Sequence of the first protein:
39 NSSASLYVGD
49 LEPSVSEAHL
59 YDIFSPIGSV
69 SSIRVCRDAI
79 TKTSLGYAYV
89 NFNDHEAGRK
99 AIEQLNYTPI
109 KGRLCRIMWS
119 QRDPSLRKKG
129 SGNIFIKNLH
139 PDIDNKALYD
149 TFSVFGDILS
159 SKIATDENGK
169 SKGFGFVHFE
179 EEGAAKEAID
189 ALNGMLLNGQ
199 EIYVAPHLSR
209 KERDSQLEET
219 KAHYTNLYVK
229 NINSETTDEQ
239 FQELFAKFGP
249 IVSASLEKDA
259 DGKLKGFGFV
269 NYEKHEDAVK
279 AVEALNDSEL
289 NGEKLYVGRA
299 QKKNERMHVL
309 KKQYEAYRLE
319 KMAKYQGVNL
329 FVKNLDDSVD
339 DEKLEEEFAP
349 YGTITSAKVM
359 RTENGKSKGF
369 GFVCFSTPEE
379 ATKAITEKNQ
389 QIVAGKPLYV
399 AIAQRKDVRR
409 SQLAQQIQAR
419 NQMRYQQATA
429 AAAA

Interface contacts:
Residue N336 in the second protein interacts with residue A431 in the first protein (closest heavy-atom distance 4.9 Å).
Residue K40 in the second protein is in contact with residue Y423 in the first protein (closest heavy-atom distance 3.3 Å).
Residue M331 in the second protein contacts residue T427 in the first protein (closest heavy-atom distance 4.1 Å).
Residue T335 in the second protein contacts residue T427 in the first protein (closest heavy-atom distance 4.9 Å).
Residue T335 in the second protein interacts with residue Y423 in the first protein (closest heavy-atom distance 4.8 Å).
Residue T337 in the second protein is in contact with residue R422 in the first protein (closest heavy-atom distance 4.8 Å).
Residue T337 in the second protein interacts with residue A426 in the first protein (closest heavy-atom distance 3.8 Å).
Residue N336 in the second protein is in contact with residue T427 in the first protein (closest heavy-atom distance 3.7 Å).
Residue M331 in the second protein is in contact with residue A431 in the first protein (closest heavy-atom distance 4.5 Å).
Residue N336 in the second protein is in contact with residue A430 in the first protein (closest heavy-atom distance 3.6 Å).
Residue N336 in the second protein contacts residue A426 in the first protein (closest heavy-atom distance 3.0 Å).

Sequence of the second protein:
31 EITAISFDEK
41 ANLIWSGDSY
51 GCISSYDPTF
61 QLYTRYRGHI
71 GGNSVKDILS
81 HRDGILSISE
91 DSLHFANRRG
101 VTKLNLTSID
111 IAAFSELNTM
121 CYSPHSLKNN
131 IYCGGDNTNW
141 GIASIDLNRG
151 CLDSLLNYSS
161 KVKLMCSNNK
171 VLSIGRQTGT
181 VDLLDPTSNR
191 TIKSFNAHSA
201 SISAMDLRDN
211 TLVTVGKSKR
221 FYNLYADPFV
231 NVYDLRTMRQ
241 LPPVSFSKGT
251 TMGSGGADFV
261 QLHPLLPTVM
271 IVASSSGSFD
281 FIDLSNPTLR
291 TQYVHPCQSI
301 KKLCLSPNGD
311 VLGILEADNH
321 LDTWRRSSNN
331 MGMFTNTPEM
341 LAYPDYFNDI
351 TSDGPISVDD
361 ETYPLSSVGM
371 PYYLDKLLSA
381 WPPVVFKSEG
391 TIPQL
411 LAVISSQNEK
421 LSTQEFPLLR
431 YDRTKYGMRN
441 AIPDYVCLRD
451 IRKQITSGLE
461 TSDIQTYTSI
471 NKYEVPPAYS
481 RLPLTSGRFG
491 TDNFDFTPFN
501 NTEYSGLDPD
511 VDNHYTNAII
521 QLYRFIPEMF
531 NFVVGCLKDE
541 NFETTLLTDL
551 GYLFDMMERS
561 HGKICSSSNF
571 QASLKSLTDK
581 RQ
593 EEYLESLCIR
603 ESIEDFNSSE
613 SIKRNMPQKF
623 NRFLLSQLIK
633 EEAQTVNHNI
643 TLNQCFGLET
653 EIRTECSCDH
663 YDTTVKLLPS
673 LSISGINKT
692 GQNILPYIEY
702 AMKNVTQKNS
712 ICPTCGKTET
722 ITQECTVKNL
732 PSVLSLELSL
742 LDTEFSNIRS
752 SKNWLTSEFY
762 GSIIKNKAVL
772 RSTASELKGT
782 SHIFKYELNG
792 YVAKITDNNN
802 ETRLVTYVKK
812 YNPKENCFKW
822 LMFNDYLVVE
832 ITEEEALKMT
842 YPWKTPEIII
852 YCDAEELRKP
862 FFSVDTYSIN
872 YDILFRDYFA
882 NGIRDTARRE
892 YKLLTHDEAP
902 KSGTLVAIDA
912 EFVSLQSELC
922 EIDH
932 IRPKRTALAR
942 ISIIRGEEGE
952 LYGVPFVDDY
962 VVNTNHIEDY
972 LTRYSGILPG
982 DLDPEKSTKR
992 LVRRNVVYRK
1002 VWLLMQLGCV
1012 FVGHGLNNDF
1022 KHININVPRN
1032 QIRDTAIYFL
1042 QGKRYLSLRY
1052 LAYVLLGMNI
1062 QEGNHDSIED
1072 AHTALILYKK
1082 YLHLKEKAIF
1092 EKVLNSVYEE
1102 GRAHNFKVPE

This data describes a binding interaction between two proteins.